Contacts between the two chains:
Residue M1249 in the first protein is in contact with residue A1202 in the second protein (closest heavy-atom distance 3.6 Å).
Residue T886 in the first protein is in contact with residue R998 in the second protein (closest heavy-atom distance 3.4 Å).
Residue Q951 in the first protein interacts with residue T1031 in the second protein (closest heavy-atom distance 2.5 Å).
Residue M1249 in the first protein interacts with residue G1175 in the second protein (closest heavy-atom distance 3.4 Å).
Residue Q951 in the first protein contacts residue R1035 in the second protein (closest heavy-atom distance 3.3 Å).
Residue C891 in the first protein is in contact with residue Y1004 in the second protein (closest heavy-atom distance 3.6 Å).
Residue N1233 in the first protein contacts residue S1227 in the second protein (closest heavy-atom distance 3.5 Å).
Residue F861 in the first protein contacts residue A997 in the second protein (closest heavy-atom distance 3.5 Å).
Residue E1245 in the first protein interacts with residue S1205 in the second protein (closest heavy-atom distance 2.3 Å).
Residue T950 in the first protein contacts residue R1035 in the second protein (closest heavy-atom distance 3.5 Å).
Residue P952 in the first protein interacts with residue W1092 in the second protein (closest heavy-atom distance 3.6 Å).
Residue D1201 in the first protein contacts residue R1230 in the second protein (closest heavy-atom distance 2.9 Å).
Residue E838 in the first protein contacts residue A1159 in the second protein (closest heavy-atom distance 3.5 Å).
Residue K839 in the first protein interacts with residue A1159 in the second protein (closest heavy-atom distance 3.6 Å).
Residue K893 in the first protein contacts residue K1027 in the second protein (closest heavy-atom distance 3.5 Å).
Residue D857 in the first protein contacts residue R996 in the second protein (closest heavy-atom distance 2.4 Å).
Residue F861 in the first protein contacts residue R996 in the second protein (closest heavy-atom distance 3.2 Å).
Residue R831 in the first protein is in contact with residue F1155 in the second protein (closest heavy-atom distance 3.2 Å).
Residue K893 in the first protein interacts with residue R1000 in the second protein (closest heavy-atom distance 3.0 Å).
Residue T890 in the first protein interacts with residue K1005 in the second protein (closest heavy-atom distance 3.3 Å).
Residue R892 in the first protein contacts residue Y1004 in the second protein (closest heavy-atom distance 3.1 Å).
Residue F1274 in the first protein is in contact with residue Q1151 in the second protein (closest heavy-atom distance 3.1 Å).
Residue P954 in the first protein is in contact with residue R1099 in the second protein (closest heavy-atom distance 2.9 Å).
Residue Q951 in the first protein is in contact with residue P1034 in the second protein (closest heavy-atom distance 3.4 Å).
Residue E1245 in the first protein contacts residue A1202 in the second protein (closest heavy-atom distance 3.2 Å).
Residue Y955 in the first protein contacts residue R1099 in the second protein (closest heavy-atom distance 3.1 Å).
Residue L953 in the first protein contacts residue W1092 in the second protein (closest heavy-atom distance 3.3 Å).
Residue T950 in the first protein contacts residue F1038 in the second protein (closest heavy-atom distance 3.3 Å).
Residue N1233 in the first protein is in contact with residue E1229 in the second protein (closest heavy-atom distance 2.9 Å).
Residue F1204 in the first protein interacts with residue R1230 in the second protein (closest heavy-atom distance 3.3 Å).
Residue T950 in the first protein interacts with residue Q1039 in the second protein (closest heavy-atom distance 3.4 Å).
Residue N887 in the first protein is in contact with residue A997 in the second protein (closest heavy-atom distance 3.0 Å).
Residue P952 in the first protein contacts residue H1096 in the second protein (closest heavy-atom distance 3.3 Å).
Residue E1245 in the first protein is in contact with residue Y1203 in the second protein (closest heavy-atom distance 3.6 Å).
Residue D859 in the first protein is in contact with residue R996 in the second protein (closest heavy-atom distance 3.2 Å).
Residue E1245 in the first protein is in contact with residue R1204 in the second protein (closest heavy-atom distance 3.0 Å).
Residue S1228 in the first protein contacts residue R1204 in the second protein (closest heavy-atom distance 2.7 Å).
Residue E838 in the first protein interacts with residue F1155 in the second protein (closest heavy-atom distance 2.8 Å).
Residue A1241 in the first protein contacts residue R1204 in the second protein (closest heavy-atom distance 3.5 Å).
Residue R879 in the first protein interacts with residue K969 in the second protein (closest heavy-atom distance 3.1 Å).
Residue T835 in the first protein interacts with residue F1155 in the second protein (closest heavy-atom distance 3.5 Å).
Residue P1261 in the first protein contacts residue S1227 in the second protein (closest heavy-atom distance 3.2 Å).
Residue E838 in the first protein interacts with residue A1156 in the second protein (closest heavy-atom distance 3.3 Å).
Residue K1270 in the first protein is in contact with residue Q1152 in the second protein (closest heavy-atom distance 3.2 Å).
Residue M1249 in the first protein contacts residue A1200 in the second protein (closest heavy-atom distance 3.5 Å).
Residue E838 in the first protein interacts with residue T1158 in the second protein (closest heavy-atom distance 3.1 Å).
Residue R1250 in the first protein interacts with residue Y1117 in the second protein (closest heavy-atom distance 3.6 Å).
Residue Q951 in the first protein interacts with residue W1092 in the second protein (closest heavy-atom distance 2.7 Å).
Residue K893 in the first protein is in contact with residue C1028 in the second protein (closest heavy-atom distance 3.5 Å).
Residue M1249 in the first protein contacts residue Y1117 in the second protein (closest heavy-atom distance 3.2 Å).
Residue L953 in the first protein interacts with residue Q1095 in the second protein (closest heavy-atom distance 3.7 Å).
Residue P952 in the first protein interacts with residue F1038 in the second protein (closest heavy-atom distance 3.5 Å).
Residue N1233 in the first protein is in contact with residue D1228 in the second protein (closest heavy-atom distance 2.8 Å).
Residue T890 in the first protein is in contact with residue Y1004 in the second protein (closest heavy-atom distance 3.5 Å).
Residue R928 in the first protein contacts residue D939 in the second protein (closest heavy-atom distance 2.9 Å).
Residue N887 in the first protein is in contact with residue P1001 in the second protein (closest heavy-atom distance 3.2 Å).
Residue G1262 in the first protein is in contact with residue S1227 in the second protein (closest heavy-atom distance 3.0 Å).
Residue L1231 in the first protein interacts with residue D1228 in the second protein (closest heavy-atom distance 3.2 Å).
Residue P1261 in the first protein is in contact with residue S1226 in the second protein (closest heavy-atom distance 3.4 Å).
Residue R892 in the first protein is in contact with residue Q1008 in the second protein (closest heavy-atom distance 2.6 Å).

Sequence of the second protein:
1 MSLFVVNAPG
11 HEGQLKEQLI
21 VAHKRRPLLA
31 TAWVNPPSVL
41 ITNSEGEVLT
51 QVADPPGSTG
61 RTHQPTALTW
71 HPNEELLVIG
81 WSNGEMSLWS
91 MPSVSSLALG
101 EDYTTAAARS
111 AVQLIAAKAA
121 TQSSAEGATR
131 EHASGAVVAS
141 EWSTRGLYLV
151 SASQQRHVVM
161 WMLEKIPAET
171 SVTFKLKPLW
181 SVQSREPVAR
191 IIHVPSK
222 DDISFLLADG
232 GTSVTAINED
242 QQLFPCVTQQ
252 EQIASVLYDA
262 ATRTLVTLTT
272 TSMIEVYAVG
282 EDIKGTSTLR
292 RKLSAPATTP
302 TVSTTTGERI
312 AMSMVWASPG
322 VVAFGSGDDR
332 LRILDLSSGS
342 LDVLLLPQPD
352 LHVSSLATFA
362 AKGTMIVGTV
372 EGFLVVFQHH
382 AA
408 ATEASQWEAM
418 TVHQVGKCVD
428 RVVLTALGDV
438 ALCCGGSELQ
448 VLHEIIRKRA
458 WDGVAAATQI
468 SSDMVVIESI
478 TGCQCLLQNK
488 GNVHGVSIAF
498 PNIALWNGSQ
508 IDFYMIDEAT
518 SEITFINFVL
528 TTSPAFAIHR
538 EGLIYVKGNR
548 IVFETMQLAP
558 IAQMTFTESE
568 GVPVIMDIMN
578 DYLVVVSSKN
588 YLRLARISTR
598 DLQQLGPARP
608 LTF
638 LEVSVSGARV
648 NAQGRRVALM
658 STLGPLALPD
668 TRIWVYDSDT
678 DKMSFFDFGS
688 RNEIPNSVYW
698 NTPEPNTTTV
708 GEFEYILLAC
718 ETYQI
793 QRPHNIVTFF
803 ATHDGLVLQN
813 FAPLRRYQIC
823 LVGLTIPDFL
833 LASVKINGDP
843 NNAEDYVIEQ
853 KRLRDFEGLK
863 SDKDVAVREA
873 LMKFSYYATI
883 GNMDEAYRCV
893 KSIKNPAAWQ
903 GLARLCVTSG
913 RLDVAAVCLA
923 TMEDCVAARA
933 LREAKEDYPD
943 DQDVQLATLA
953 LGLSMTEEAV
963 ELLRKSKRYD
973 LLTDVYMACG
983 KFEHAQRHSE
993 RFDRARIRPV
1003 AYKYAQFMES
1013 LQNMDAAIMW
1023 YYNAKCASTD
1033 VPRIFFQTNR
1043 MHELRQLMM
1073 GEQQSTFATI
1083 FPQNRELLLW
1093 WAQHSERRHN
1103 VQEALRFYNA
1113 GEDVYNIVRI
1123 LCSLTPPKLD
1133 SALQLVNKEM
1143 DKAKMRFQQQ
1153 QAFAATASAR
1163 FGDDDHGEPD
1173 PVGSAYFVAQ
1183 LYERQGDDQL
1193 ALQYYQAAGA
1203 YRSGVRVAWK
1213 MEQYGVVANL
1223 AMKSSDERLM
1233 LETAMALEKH

This data describes a binding interaction between two proteins.

Sequence of the first protein:
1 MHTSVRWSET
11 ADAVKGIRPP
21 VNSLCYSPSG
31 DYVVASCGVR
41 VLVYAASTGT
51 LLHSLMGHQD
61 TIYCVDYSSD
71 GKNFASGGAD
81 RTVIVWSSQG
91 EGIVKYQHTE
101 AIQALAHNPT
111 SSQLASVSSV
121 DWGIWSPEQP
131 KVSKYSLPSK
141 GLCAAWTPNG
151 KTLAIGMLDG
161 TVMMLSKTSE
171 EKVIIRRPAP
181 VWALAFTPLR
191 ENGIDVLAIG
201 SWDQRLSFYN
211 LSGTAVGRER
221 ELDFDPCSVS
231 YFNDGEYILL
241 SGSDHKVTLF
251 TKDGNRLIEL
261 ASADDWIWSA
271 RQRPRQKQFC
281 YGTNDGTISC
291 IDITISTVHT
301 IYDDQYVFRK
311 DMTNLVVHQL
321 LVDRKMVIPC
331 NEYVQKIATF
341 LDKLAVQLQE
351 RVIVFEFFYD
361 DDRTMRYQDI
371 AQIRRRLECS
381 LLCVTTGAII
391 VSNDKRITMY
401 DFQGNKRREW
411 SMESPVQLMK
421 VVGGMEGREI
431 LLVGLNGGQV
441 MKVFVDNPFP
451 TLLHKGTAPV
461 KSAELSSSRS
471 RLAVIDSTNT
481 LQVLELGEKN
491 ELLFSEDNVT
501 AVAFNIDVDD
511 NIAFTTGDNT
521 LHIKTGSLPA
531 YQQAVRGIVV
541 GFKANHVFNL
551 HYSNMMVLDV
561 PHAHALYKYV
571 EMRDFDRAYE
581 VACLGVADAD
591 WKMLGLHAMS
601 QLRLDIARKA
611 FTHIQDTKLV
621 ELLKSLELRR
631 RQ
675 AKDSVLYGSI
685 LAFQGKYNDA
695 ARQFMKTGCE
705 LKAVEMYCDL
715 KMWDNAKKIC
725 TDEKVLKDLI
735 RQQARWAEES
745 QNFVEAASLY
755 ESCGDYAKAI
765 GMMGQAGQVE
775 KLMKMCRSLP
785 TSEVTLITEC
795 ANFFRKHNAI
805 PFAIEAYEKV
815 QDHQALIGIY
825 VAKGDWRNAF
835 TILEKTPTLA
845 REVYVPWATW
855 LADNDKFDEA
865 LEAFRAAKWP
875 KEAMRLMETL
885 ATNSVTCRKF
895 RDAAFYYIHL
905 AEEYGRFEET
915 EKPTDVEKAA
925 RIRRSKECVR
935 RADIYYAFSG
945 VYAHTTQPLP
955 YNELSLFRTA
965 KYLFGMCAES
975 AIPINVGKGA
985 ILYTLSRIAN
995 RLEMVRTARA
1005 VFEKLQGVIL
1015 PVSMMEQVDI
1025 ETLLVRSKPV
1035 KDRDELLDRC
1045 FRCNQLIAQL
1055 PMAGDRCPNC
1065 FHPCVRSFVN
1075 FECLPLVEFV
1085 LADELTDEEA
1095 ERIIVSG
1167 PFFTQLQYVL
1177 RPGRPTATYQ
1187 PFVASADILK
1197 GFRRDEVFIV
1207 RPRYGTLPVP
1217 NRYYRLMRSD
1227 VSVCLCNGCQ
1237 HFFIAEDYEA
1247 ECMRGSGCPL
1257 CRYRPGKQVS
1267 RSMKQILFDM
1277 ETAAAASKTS